Residue-level contacts at the interface:
Residue M181 in the second protein is in contact with residue V132 in the first protein (closest heavy-atom distance 3.6 Å).
Residue G135 in the second protein is in contact with residue K180 in the first protein (closest heavy-atom distance 3.7 Å).
Residue L185 in the second protein interacts with residue T63 in the first protein (closest heavy-atom distance 3.7 Å).
Residue R226 in the second protein interacts with residue H354 in the first protein (closest heavy-atom distance 3.8 Å).
Residue G62 in the second protein contacts residue L187 in the first protein (closest heavy-atom distance 3.6 Å).
Residue L185 in the second protein interacts with residue G64 in the first protein (closest heavy-atom distance 3.7 Å).
Residue L187 in the second protein interacts with residue T63 in the first protein (closest heavy-atom distance 4.0 Å).
Residue K152 in the second protein is in contact with residue E134 in the first protein (closest heavy-atom distance 4.3 Å).
Residue K153 in the second protein is in contact with residue K153 in the first protein (closest heavy-atom distance 4.0 Å).
Residue P186 in the second protein interacts with residue G61 in the first protein (closest heavy-atom distance 3.4 Å).
Residue K180 in the second protein contacts residue G135 in the first protein (closest heavy-atom distance 3.3 Å).
Residue I229 in the second protein interacts with residue W355 in the first protein (closest heavy-atom distance 3.8 Å).
Residue S188 in the second protein is in contact with residue T63 in the first protein (closest heavy-atom distance 3.3 Å).
Residue G135 in the second protein contacts residue D177 in the first protein (closest heavy-atom distance 3.9 Å).
Residue I60 in the second protein contacts residue L185 in the first protein (closest heavy-atom distance 3.7 Å).
Residue P186 in the second protein interacts with residue T63 in the first protein (closest heavy-atom distance 2.5 Å).
Residue K136 in the second protein interacts with residue H351 in the first protein (closest heavy-atom distance 4.2 Å).
Residue L187 in the second protein contacts residue G61 in the first protein (closest heavy-atom distance 3.9 Å).
Residue L185 in the second protein is in contact with residue I60 in the first protein (closest heavy-atom distance 3.8 Å).
Residue R226 in the second protein contacts residue W355 in the first protein (closest heavy-atom distance 2.8 Å).
Residue M130 in the second protein is in contact with residue L156 in the first protein (closest heavy-atom distance 4.1 Å).
Residue K180 in the second protein interacts with residue V132 in the first protein (closest heavy-atom distance 3.4 Å).
Residue F157 in the second protein contacts residue F157 in the first protein (closest heavy-atom distance 3.5 Å).
Residue K152 in the second protein is in contact with residue G133 in the first protein (closest heavy-atom distance 2.8 Å).
Residue T63 in the second protein is in contact with residue L185 in the first protein (closest heavy-atom distance 3.7 Å).
Residue I138 in the second protein contacts residue L185 in the first protein (closest heavy-atom distance 3.9 Å).
Residue L187 in the second protein is in contact with residue G62 in the first protein (closest heavy-atom distance 3.5 Å).
Residue T63 in the second protein contacts residue P186 in the first protein (closest heavy-atom distance 2.6 Å).
Residue G61 in the second protein interacts with residue L187 in the first protein (closest heavy-atom distance 4.2 Å).
Residue T63 in the second protein interacts with residue S188 in the first protein (closest heavy-atom distance 3.4 Å).
Residue G133 in the second protein contacts residue K152 in the first protein (closest heavy-atom distance 2.8 Å).
Residue G64 in the second protein interacts with residue L185 in the first protein (closest heavy-atom distance 3.9 Å).
Residue G61 in the second protein interacts with residue L185 in the first protein (closest heavy-atom distance 4.4 Å).
Residue V132 in the second protein contacts residue K180 in the first protein (closest heavy-atom distance 3.4 Å).
Residue L156 in the second protein is in contact with residue F157 in the first protein (closest heavy-atom distance 3.7 Å).
Residue S137 in the second protein contacts residue K180 in the first protein (closest heavy-atom distance 3.1 Å).
Residue M181 in the second protein contacts residue G133 in the first protein (closest heavy-atom distance 3.5 Å).
Residue W355 in the second protein contacts residue R226 in the first protein (closest heavy-atom distance 2.6 Å).
Residue E140 in the second protein interacts with residue K180 in the first protein (closest heavy-atom distance 3.0 Å).
Residue G133 in the second protein is in contact with residue M181 in the first protein (closest heavy-atom distance 3.4 Å).
Residue H354 in the second protein interacts with residue R226 in the first protein (closest heavy-atom distance 4.0 Å).
Residue W355 in the second protein interacts with residue G228 in the first protein (closest heavy-atom distance 4.3 Å).
Residue K152 in the second protein contacts residue K153 in the first protein (closest heavy-atom distance 3.9 Å).
Residue D177 in the second protein interacts with residue G135 in the first protein (closest heavy-atom distance 3.9 Å).
Residue T63 in the second protein is in contact with residue A189 in the first protein (closest heavy-atom distance 3.3 Å).
Residue L156 in the second protein contacts residue M130 in the first protein (closest heavy-atom distance 4.1 Å).
Residue G135 in the second protein is in contact with residue M181 in the first protein (closest heavy-atom distance 3.8 Å).
Residue M181 in the second protein is in contact with residue G135 in the first protein (closest heavy-atom distance 4.0 Å).
Residue L185 in the second protein interacts with residue I138 in the first protein (closest heavy-atom distance 4.0 Å).
Residue T63 in the second protein interacts with residue L187 in the first protein (closest heavy-atom distance 3.9 Å).
Residue G61 in the second protein interacts with residue P186 in the first protein (closest heavy-atom distance 3.2 Å).
Residue K153 in the second protein contacts residue L156 in the first protein (closest heavy-atom distance 3.7 Å).
Residue K153 in the second protein interacts with residue K152 in the first protein (closest heavy-atom distance 4.3 Å).
Residue F157 in the second protein is in contact with residue L156 in the first protein (closest heavy-atom distance 3.5 Å).
Residue K180 in the second protein is in contact with residue S137 in the first protein (closest heavy-atom distance 3.2 Å).
Residue K180 in the second protein contacts residue E140 in the first protein (closest heavy-atom distance 2.8 Å).
Residue E134 in the second protein interacts with residue M181 in the first protein (closest heavy-atom distance 4.2 Å).
Residue L156 in the second protein is in contact with residue K153 in the first protein (closest heavy-atom distance 4.0 Å).
Residue V132 in the second protein is in contact with residue M181 in the first protein (closest heavy-atom distance 3.4 Å).
Residue A189 in the second protein is in contact with residue T63 in the first protein (closest heavy-atom distance 3.5 Å).

Sequence of the first protein:
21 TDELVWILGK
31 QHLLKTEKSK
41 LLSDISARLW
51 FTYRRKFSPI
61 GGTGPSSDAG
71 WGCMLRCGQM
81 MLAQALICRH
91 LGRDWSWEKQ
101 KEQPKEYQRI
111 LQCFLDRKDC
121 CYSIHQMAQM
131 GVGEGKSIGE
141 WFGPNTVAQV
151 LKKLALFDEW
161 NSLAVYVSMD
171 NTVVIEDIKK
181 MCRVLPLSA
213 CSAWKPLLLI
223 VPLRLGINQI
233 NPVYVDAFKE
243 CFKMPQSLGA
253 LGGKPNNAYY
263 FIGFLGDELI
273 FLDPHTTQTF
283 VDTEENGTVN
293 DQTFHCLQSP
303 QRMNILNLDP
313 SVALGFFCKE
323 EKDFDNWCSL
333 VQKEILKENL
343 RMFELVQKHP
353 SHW

Sequence of the second protein:
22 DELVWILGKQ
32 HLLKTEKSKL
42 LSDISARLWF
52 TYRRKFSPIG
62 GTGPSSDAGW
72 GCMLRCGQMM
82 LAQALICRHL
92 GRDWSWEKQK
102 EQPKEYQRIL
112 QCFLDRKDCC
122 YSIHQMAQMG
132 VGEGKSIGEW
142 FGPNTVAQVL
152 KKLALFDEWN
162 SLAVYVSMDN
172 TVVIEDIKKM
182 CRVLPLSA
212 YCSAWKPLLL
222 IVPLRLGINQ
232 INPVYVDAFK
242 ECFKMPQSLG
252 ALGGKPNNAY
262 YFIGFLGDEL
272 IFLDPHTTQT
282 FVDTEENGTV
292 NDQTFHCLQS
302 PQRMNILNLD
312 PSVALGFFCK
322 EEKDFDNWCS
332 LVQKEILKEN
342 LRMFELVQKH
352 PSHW

The following describes two proteins that form a bound complex.